Residue-level contacts at the interface:
Residue S411 in the second protein interacts with residue I7 in the first protein (closest heavy-atom distance 3.9 Å).
Residue Y410 in the second protein interacts with residue L10 in the first protein (closest heavy-atom distance 4.9 Å).
Residue E409 in the second protein interacts with residue E14 in the first protein (closest heavy-atom distance 3.3 Å).
Residue E409 in the second protein is in contact with residue A13 in the first protein (closest heavy-atom distance 4.9 Å).
Residue E409 in the second protein is in contact with residue L10 in the first protein (closest heavy-atom distance 3.1 Å).
Residue E409 in the second protein contacts residue L11 in the first protein (closest heavy-atom distance 4.4 Å).

The following describes two proteins that form a bound complex.

Sequence of the second protein:
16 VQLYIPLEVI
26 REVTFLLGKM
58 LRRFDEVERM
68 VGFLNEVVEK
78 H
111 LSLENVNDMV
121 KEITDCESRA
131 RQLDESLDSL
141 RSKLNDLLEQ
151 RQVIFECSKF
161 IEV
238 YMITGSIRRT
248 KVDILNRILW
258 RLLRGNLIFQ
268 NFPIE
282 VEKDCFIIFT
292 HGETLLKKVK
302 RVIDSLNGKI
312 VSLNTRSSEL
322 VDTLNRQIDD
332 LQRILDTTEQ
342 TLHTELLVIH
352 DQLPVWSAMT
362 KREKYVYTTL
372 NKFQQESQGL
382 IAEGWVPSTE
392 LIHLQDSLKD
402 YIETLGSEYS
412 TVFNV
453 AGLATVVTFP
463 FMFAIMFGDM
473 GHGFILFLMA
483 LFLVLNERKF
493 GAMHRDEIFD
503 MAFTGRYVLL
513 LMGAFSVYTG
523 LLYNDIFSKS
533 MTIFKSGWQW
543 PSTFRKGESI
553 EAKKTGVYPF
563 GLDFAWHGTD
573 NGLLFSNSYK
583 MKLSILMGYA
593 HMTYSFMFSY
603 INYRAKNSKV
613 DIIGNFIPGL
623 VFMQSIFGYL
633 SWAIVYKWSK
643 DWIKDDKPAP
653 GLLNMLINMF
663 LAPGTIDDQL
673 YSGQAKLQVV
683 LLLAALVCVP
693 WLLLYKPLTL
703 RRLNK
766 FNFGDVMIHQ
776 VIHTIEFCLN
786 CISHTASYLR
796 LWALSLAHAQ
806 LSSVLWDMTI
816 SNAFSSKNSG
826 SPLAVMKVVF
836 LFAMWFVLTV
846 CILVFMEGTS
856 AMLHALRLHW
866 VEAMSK

Sequence of the first protein:
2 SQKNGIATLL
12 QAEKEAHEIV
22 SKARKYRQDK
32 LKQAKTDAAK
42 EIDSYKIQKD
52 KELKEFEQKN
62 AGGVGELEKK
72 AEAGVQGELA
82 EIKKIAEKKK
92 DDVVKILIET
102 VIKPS